Sequence of chain B:
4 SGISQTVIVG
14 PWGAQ

The following describes two proteins that form a bound complex.

Sequence of chain A:
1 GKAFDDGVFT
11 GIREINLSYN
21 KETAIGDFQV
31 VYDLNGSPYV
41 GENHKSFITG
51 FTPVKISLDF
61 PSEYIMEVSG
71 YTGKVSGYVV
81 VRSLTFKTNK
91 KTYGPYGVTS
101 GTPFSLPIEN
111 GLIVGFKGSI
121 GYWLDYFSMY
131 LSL

Contacts between the two chains:
Residue Y130 in chain A contacts residue I11 in chain B (closest heavy-atom distance 3.7 Å).
Residue K117 in chain A interacts with residue I11 in chain B (closest heavy-atom distance 4.4 Å).
Residue D125 in chain A is in contact with residue W15 in chain B (closest heavy-atom distance 4.4 Å).
Residue V79 in chain A contacts residue G16 in chain B (closest heavy-atom distance 3.9 Å).
Residue V80 in chain A contacts residue G16 in chain B (closest heavy-atom distance 4.8 Å).
Residue Y126 in chain A is in contact with residue W15 in chain B (closest heavy-atom distance 3.1 Å).
Residue M129 in chain A contacts residue W15 in chain B (closest heavy-atom distance 3.7 Å).
Residue V79 in chain A is in contact with residue A17 in chain B (closest heavy-atom distance 3.1 Å).
Residue L106 in chain A is in contact with residue W15 in chain B (closest heavy-atom distance 3.9 Å).
Residue V81 in chain A is in contact with residue G16 in chain B (closest heavy-atom distance 4.3 Å).
Residue L131 in chain A contacts residue V10 in chain B (closest heavy-atom distance 2.9 Å).
Residue D125 in chain A is in contact with residue A17 in chain B (closest heavy-atom distance 2.8 Å).
Residue F104 in chain A contacts residue W15 in chain B (closest heavy-atom distance 3.5 Å).
Residue S128 in chain A interacts with residue P14 in chain B (closest heavy-atom distance 3.2 Å).
Residue L131 in chain A contacts residue V12 in chain B (closest heavy-atom distance 3.8 Å).
Residue F127 in chain A contacts residue G13 in chain B (closest heavy-atom distance 4.3 Å).
Residue Y126 in chain A contacts residue A17 in chain B (closest heavy-atom distance 3.6 Å).
Residue Y130 in chain A is in contact with residue V10 in chain B (closest heavy-atom distance 3.4 Å).
Residue F127 in chain A is in contact with residue W15 in chain B (closest heavy-atom distance 2.9 Å).
Residue S128 in chain A contacts residue G13 in chain B (closest heavy-atom distance 3.6 Å).
Residue S128 in chain A contacts residue V12 in chain B (closest heavy-atom distance 3.2 Å).
Residue S132 in chain A contacts residue T9 in chain B (closest heavy-atom distance 4.6 Å).
Residue V8 in chain A contacts residue T9 in chain B (closest heavy-atom distance 3.3 Å).
Residue D125 in chain A is in contact with residue G16 in chain B (closest heavy-atom distance 3.4 Å).
Residue S128 in chain A contacts residue I11 in chain B (closest heavy-atom distance 3.8 Å).
Residue T72 in chain A interacts with residue W15 in chain B (closest heavy-atom distance 4.2 Å).
Residue V80 in chain A contacts residue A17 in chain B (closest heavy-atom distance 4.9 Å).
Residue S128 in chain A contacts residue W15 in chain B (closest heavy-atom distance 4.9 Å).
Residue L131 in chain A interacts with residue I11 in chain B (closest heavy-atom distance 4.8 Å).
Residue L106 in chain A interacts with residue V12 in chain B (closest heavy-atom distance 3.8 Å).
Residue F127 in chain A is in contact with residue P14 in chain B (closest heavy-atom distance 3.3 Å).
Residue T72 in chain A contacts residue G16 in chain B (closest heavy-atom distance 3.6 Å).
Residue M129 in chain A is in contact with residue V10 in chain B (closest heavy-atom distance 4.1 Å).
Residue Y130 in chain A contacts residue T9 in chain B (closest heavy-atom distance 3.9 Å).
Residue Y126 in chain A is in contact with residue P14 in chain B (closest heavy-atom distance 4.0 Å).
Residue F127 in chain A contacts residue V12 in chain B (closest heavy-atom distance 4.9 Å).
Residue Y126 in chain A is in contact with residue G16 in chain B (closest heavy-atom distance 4.0 Å).
Residue M129 in chain A interacts with residue V12 in chain B (closest heavy-atom distance 2.8 Å).
Residue M129 in chain A interacts with residue I11 in chain B (closest heavy-atom distance 3.3 Å).
Residue V114 in chain A is in contact with residue T9 in chain B (closest heavy-atom distance 4.3 Å).
Residue Y126 in chain A interacts with residue Q18 in chain B (closest heavy-atom distance 4.1 Å).
Residue L131 in chain A contacts residue T9 in chain B (closest heavy-atom distance 3.3 Å).
Residue V81 in chain A is in contact with residue W15 in chain B (closest heavy-atom distance 3.7 Å).